Contacts between the two chains:
Residue G57 in chain A contacts residue I56 in chain B (closest heavy-atom distance 4.8 Å).
Residue I54 in chain A contacts residue L101 in chain B (closest heavy-atom distance 4.1 Å).
Residue I54 in chain A interacts with residue P93 in chain B (closest heavy-atom distance 4.0 Å).
Residue A52 in chain A interacts with residue F57 in chain B (closest heavy-atom distance 3.6 Å).
Residue A53 in chain A interacts with residue P93 in chain B (closest heavy-atom distance 3.4 Å).
Residue A51 in chain A contacts residue Q95 in chain B (closest heavy-atom distance 3.2 Å).
Residue I54 in chain A contacts residue I91 in chain B (closest heavy-atom distance 3.4 Å).
Residue Y59 in chain A contacts residue I91 in chain B (closest heavy-atom distance 3.6 Å).
Residue A52 in chain A interacts with residue A98 in chain B (closest heavy-atom distance 4.5 Å).
Residue A55 in chain A contacts residue I56 in chain B (closest heavy-atom distance 4.8 Å).
Residue Y59 in chain A interacts with residue V76 in chain B (closest heavy-atom distance 3.4 Å).
Residue Y59 in chain A contacts residue I56 in chain B (closest heavy-atom distance 4.2 Å).
Residue A52 in chain A interacts with residue Q95 in chain B (closest heavy-atom distance 3.0 Å).
Residue I54 in chain A is in contact with residue L92 in chain B (closest heavy-atom distance 4.5 Å).
Residue A52 in chain A is in contact with residue P93 in chain B (closest heavy-atom distance 3.9 Å).
Residue A52 in chain A contacts residue A99 in chain B (closest heavy-atom distance 4.1 Å).
Residue A55 in chain A interacts with residue I91 in chain B (closest heavy-atom distance 3.1 Å).
Residue A51 in chain A interacts with residue Q94 in chain B (closest heavy-atom distance 4.6 Å).
Residue I54 in chain A contacts residue I56 in chain B (closest heavy-atom distance 3.4 Å).
Residue A53 in chain A contacts residue L92 in chain B (closest heavy-atom distance 4.8 Å).
Residue I54 in chain A interacts with residue I59 in chain B (closest heavy-atom distance 3.4 Å).
Residue P56 in chain A is in contact with residue I56 in chain B (closest heavy-atom distance 3.7 Å).
Residue A53 in chain A interacts with residue G55 in chain B (closest heavy-atom distance 4.6 Å).
Residue A53 in chain A interacts with residue F57 in chain B (closest heavy-atom distance 3.8 Å).
Residue A53 in chain A is in contact with residue I56 in chain B (closest heavy-atom distance 4.5 Å).
Residue A53 in chain A interacts with residue I91 in chain B (closest heavy-atom distance 4.6 Å).
Residue A51 in chain A is in contact with residue F57 in chain B (closest heavy-atom distance 5.0 Å).
Residue I54 in chain A interacts with residue V76 in chain B (closest heavy-atom distance 3.6 Å).

Sequence of chain A:
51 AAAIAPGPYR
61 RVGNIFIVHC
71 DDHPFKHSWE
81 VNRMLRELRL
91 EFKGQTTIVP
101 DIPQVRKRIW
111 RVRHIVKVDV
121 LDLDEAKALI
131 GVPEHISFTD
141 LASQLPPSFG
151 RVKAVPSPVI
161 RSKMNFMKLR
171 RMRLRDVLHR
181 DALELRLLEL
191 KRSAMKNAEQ

Sequence of chain B:
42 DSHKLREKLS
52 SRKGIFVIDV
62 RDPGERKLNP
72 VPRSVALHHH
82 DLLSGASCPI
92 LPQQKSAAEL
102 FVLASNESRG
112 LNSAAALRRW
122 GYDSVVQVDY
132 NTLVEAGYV

The following describes two proteins that form a bound complex.